Sequence of chain A:
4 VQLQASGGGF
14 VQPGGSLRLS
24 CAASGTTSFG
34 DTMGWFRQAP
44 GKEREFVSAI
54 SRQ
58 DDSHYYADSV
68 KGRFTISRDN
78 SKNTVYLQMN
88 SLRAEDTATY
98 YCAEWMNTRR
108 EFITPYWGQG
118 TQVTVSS

These two protein chains interact to form a complex.

Interface contacts:
Residue I110 in chain A is in contact with residue K2 in chain B (closest heavy-atom distance 4.6 Å).
Residue Y62 in chain A interacts with residue D12 in chain B (closest heavy-atom distance 3.6 Å).
Residue H61 in chain A is in contact with residue S13 in chain B (closest heavy-atom distance 3.2 Å).
Residue P112 in chain A interacts with residue K2 in chain B (closest heavy-atom distance 3.2 Å).
Residue R107 in chain A interacts with residue L9 in chain B (closest heavy-atom distance 3.7 Å).
Residue T111 in chain A contacts residue K2 in chain B (closest heavy-atom distance 5.0 Å).
Residue W114 in chain A is in contact with residue G1 in chain B (closest heavy-atom distance 4.5 Å).
Residue Y63 in chain A interacts with residue D12 in chain B (closest heavy-atom distance 4.8 Å).
Residue W114 in chain A contacts residue I4 in chain B (closest heavy-atom distance 4.0 Å).
Residue Y62 in chain A contacts residue S13 in chain B (closest heavy-atom distance 3.5 Å).
Residue F109 in chain A is in contact with residue I4 in chain B (closest heavy-atom distance 3.2 Å).
Residue I110 in chain A is in contact with residue P7 in chain B (closest heavy-atom distance 3.6 Å).
Residue E108 in chain A is in contact with residue N6 in chain B (closest heavy-atom distance 2.8 Å).
Residue N104 in chain A interacts with residue L8 in chain B (closest heavy-atom distance 3.9 Å).
Residue D59 in chain A is in contact with residue T14 in chain B (closest heavy-atom distance 3.9 Å).
Residue Y62 in chain A interacts with residue L8 in chain B (closest heavy-atom distance 3.9 Å).
Residue W102 in chain A is in contact with residue P7 in chain B (closest heavy-atom distance 3.8 Å).
Residue F109 in chain A interacts with residue P3 in chain B (closest heavy-atom distance 4.2 Å).
Residue T111 in chain A interacts with residue G1 in chain B (closest heavy-atom distance 3.3 Å).
Residue I110 in chain A contacts residue P3 in chain B (closest heavy-atom distance 3.2 Å).
Residue N104 in chain A is in contact with residue N6 in chain B (closest heavy-atom distance 4.4 Å).
Residue I110 in chain A contacts residue P5 in chain B (closest heavy-atom distance 4.1 Å).
Residue F49 in chain A contacts residue P7 in chain B (closest heavy-atom distance 3.6 Å).
Residue T105 in chain A contacts residue N6 in chain B (closest heavy-atom distance 3.8 Å).
Residue H61 in chain A contacts residue T14 in chain B (closest heavy-atom distance 2.8 Å).
Residue E108 in chain A contacts residue L9 in chain B (closest heavy-atom distance 4.4 Å).
Residue T35 in chain A interacts with residue L8 in chain B (closest heavy-atom distance 4.4 Å).
Residue E108 in chain A interacts with residue P5 in chain B (closest heavy-atom distance 3.6 Å).
Residue Y63 in chain A interacts with residue T14 in chain B (closest heavy-atom distance 4.5 Å).
Residue F109 in chain A contacts residue P5 in chain B (closest heavy-atom distance 3.9 Å).
Residue R47 in chain A is in contact with residue I4 in chain B (closest heavy-atom distance 3.6 Å).
Residue R106 in chain A interacts with residue N6 in chain B (closest heavy-atom distance 3.8 Å).
Residue R47 in chain A is in contact with residue P5 in chain B (closest heavy-atom distance 4.5 Å).
Residue S60 in chain A interacts with residue T14 in chain B (closest heavy-atom distance 3.6 Å).
Residue A64 in chain A interacts with residue L11 in chain B (closest heavy-atom distance 4.7 Å).
Residue F39 in chain A is in contact with residue I4 in chain B (closest heavy-atom distance 4.2 Å).
Residue A52 in chain A is in contact with residue L8 in chain B (closest heavy-atom distance 3.8 Å).
Residue W102 in chain A contacts residue L8 in chain B (closest heavy-atom distance 4.2 Å).
Residue I110 in chain A is in contact with residue N6 in chain B (closest heavy-atom distance 3.7 Å).
Residue R107 in chain A interacts with residue N6 in chain B (closest heavy-atom distance 2.9 Å).
Residue F39 in chain A interacts with residue P7 in chain B (closest heavy-atom distance 4.0 Å).
Residue Y63 in chain A interacts with residue L11 in chain B (closest heavy-atom distance 3.9 Å).
Residue F49 in chain A is in contact with residue L11 in chain B (closest heavy-atom distance 3.5 Å).
Residue W102 in chain A interacts with residue N6 in chain B (closest heavy-atom distance 4.9 Å).
Residue Y62 in chain A interacts with residue L11 in chain B (closest heavy-atom distance 4.0 Å).
Residue E108 in chain A is in contact with residue I4 in chain B (closest heavy-atom distance 4.3 Å).
Residue Y113 in chain A contacts residue G1 in chain B (closest heavy-atom distance 3.9 Å).
Residue F109 in chain A interacts with residue N6 in chain B (closest heavy-atom distance 3.9 Å).
Residue R106 in chain A contacts residue L9 in chain B (closest heavy-atom distance 4.6 Å).
Residue T111 in chain A interacts with residue P3 in chain B (closest heavy-atom distance 4.5 Å).
Residue P112 in chain A is in contact with residue G1 in chain B (closest heavy-atom distance 2.7 Å).
Residue S60 in chain A interacts with residue S13 in chain B (closest heavy-atom distance 3.8 Å).
Residue H61 in chain A interacts with residue D12 in chain B (closest heavy-atom distance 4.0 Å).
Residue P112 in chain A contacts residue I4 in chain B (closest heavy-atom distance 4.0 Å).
Residue F49 in chain A interacts with residue L8 in chain B (closest heavy-atom distance 3.9 Å).
Residue I110 in chain A contacts residue I4 in chain B (closest heavy-atom distance 2.9 Å).
Residue S54 in chain A is in contact with residue L8 in chain B (closest heavy-atom distance 5.0 Å).
Residue P112 in chain A interacts with residue P3 in chain B (closest heavy-atom distance 4.2 Å).

Sequence of chain B:
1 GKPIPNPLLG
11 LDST